Sequence of chain A:
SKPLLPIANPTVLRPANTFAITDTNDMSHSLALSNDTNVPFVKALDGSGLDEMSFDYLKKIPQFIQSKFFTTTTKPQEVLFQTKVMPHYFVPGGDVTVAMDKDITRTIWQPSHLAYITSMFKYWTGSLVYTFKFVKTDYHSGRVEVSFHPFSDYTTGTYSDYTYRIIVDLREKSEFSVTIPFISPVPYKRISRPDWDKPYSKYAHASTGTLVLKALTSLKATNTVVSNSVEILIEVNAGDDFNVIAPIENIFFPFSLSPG

Interface contacts:
Residue Q171 in chain B interacts with residue H29 in chain A (closest heavy-atom distance 2.7 Å).
Residue E169 in chain B interacts with residue A16 in chain A (closest heavy-atom distance 3.0 Å).
Residue N46 in chain B interacts with residue T22 in chain A (closest heavy-atom distance 2.9 Å).
Residue D18 in chain B is in contact with residue K60 in chain A (closest heavy-atom distance 2.4 Å).
Residue E20 in chain B interacts with residue T179 in chain A (closest heavy-atom distance 3.2 Å).
Residue R117 in chain B is in contact with residue V42 in chain A (closest heavy-atom distance 3.0 Å).
Residue S14 in chain B contacts residue K60 in chain A (closest heavy-atom distance 3.0 Å).
Residue Y113 in chain B contacts residue E52 in chain A (closest heavy-atom distance 2.6 Å).
Residue E160 in chain B contacts residue H29 in chain A (closest heavy-atom distance 2.9 Å).
Residue R121 in chain B contacts residue D26 in chain A (closest heavy-atom distance 3.1 Å).
Residue S14 in chain B contacts residue N237 in chain A (closest heavy-atom distance 3.1 Å).
Residue N43 in chain B is in contact with residue M53 in chain A (closest heavy-atom distance 2.8 Å).
Residue S33 in chain B is in contact with residue N243 in chain A (closest heavy-atom distance 3.1 Å).
Residue R50 in chain B is in contact with residue A20 in chain A (closest heavy-atom distance 3.1 Å).
Residue R117 in chain B contacts residue V39 in chain A (closest heavy-atom distance 3.1 Å).
Residue R11 in chain B contacts residue Y57 in chain A (closest heavy-atom distance 3.2 Å).
Residue K165 in chain B interacts with residue P15 in chain A (closest heavy-atom distance 3.0 Å).
Residue R45 in chain B contacts residue D51 in chain A (closest heavy-atom distance 2.6 Å).
Residue D18 in chain B is in contact with residue D240 in chain A (closest heavy-atom distance 3.1 Å).
Residue I22 in chain B interacts with residue Y164 in chain A (closest heavy-atom distance 3.2 Å).
Residue Q171 in chain B is in contact with residue L31 in chain A (closest heavy-atom distance 3.1 Å).
Residue Y113 in chain B is in contact with residue M53 in chain A (closest heavy-atom distance 3.0 Å).
Residue S33 in chain B is in contact with residue Y188 in chain A (closest heavy-atom distance 3.2 Å).
Residue Q8 in chain B interacts with residue E175 in chain A (closest heavy-atom distance 2.9 Å).
Residue N29 in chain B interacts with residue F182 in chain A (closest heavy-atom distance 3.0 Å).
Residue N2 in chain B interacts with residue S177 in chain A (closest heavy-atom distance 3.0 Å).
Residue S223 in chain B is in contact with residue E52 in chain A (closest heavy-atom distance 2.9 Å).
Residue D276 in chain B is in contact with residue G260 in chain A (closest heavy-atom distance 3.2 Å).
Residue N31 in chain B interacts with residue N243 in chain A (closest heavy-atom distance 2.5 Å).
Residue I232 in chain B contacts residue F253 in chain A (closest heavy-atom distance 2.6 Å).
Residue R117 in chain B contacts residue P40 in chain A (closest heavy-atom distance 2.5 Å).
Residue N29 in chain B contacts residue D241 in chain A (closest heavy-atom distance 3.2 Å).
Residue I108 in chain B interacts with residue Y116 in chain A (closest heavy-atom distance 2.6 Å).
Residue D276 in chain B interacts with residue S258 in chain A (closest heavy-atom distance 2.9 Å).
Residue Q7 in chain B interacts with residue E175 in chain A (closest heavy-atom distance 3.1 Å).
Residue F222 in chain B is in contact with residue M53 in chain A (closest heavy-atom distance 3.2 Å).
Residue G4 in chain B is in contact with residue S174 in chain A (closest heavy-atom distance 3.1 Å).
Residue N2 in chain B contacts residue I166 in chain A (closest heavy-atom distance 3.2 Å).
Residue P19 in chain B is in contact with residue T179 in chain A (closest heavy-atom distance 2.5 Å).
Residue Q236 in chain B contacts residue I108 in chain A (closest heavy-atom distance 3.2 Å).
Residue C231 in chain B contacts residue Q110 in chain A (closest heavy-atom distance 3.0 Å).
Residue E169 in chain B contacts residue M27 in chain A (closest heavy-atom distance 3.1 Å).
Residue C231 in chain B is in contact with residue F253 in chain A (closest heavy-atom distance 3.1 Å).
Residue A234 in chain B interacts with residue I251 in chain A (closest heavy-atom distance 2.8 Å).
Residue E169 in chain B contacts residue H29 in chain A (closest heavy-atom distance 3.2 Å).
Residue P230 in chain B contacts residue F255 in chain A (closest heavy-atom distance 2.9 Å).
Residue P156 in chain B interacts with residue L31 in chain A (closest heavy-atom distance 3.0 Å).
Residue H233 in chain B contacts residue W109 in chain A (closest heavy-atom distance 2.6 Å).
Residue E169 in chain B is in contact with residue N17 in chain A (closest heavy-atom distance 3.2 Å).
Residue I274 in chain B is in contact with residue S258 in chain A (closest heavy-atom distance 3.0 Å).
Residue L280 in chain B is in contact with residue T97 in chain A (closest heavy-atom distance 3.0 Å).
Residue S33 in chain B interacts with residue I245 in chain A (closest heavy-atom distance 3.0 Å).
Residue N43 in chain B contacts residue D51 in chain A (closest heavy-atom distance 3.0 Å).
Residue A76 in chain B contacts residue S256 in chain A (closest heavy-atom distance 2.2 Å).
Residue D250 in chain B is in contact with residue R106 in chain A (closest heavy-atom distance 2.4 Å).
Residue T42 in chain B is in contact with residue F55 in chain A (closest heavy-atom distance 2.9 Å).
Residue H233 in chain B is in contact with residue R193 in chain A (closest heavy-atom distance 3.2 Å).
Residue R50 in chain B contacts residue P247 in chain A (closest heavy-atom distance 3.0 Å).
Residue D18 in chain B interacts with residue G239 in chain A (closest heavy-atom distance 3.1 Å).
Residue E275 in chain B interacts with residue S258 in chain A (closest heavy-atom distance 3.1 Å).

Sequence of chain B:
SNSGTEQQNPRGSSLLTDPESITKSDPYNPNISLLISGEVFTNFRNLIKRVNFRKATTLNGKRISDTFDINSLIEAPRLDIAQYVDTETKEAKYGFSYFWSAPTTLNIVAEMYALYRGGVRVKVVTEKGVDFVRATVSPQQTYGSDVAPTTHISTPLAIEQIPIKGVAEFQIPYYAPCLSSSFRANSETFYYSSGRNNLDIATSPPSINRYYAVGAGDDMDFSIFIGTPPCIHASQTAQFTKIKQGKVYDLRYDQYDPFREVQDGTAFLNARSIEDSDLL

The following describes two proteins that form a bound complex.